Sequence of chain B:
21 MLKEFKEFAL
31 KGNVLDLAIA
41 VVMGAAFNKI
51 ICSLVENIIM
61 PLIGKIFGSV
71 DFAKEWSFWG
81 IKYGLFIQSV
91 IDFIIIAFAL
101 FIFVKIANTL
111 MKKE

The following describes two proteins that form a bound complex.

Sequence of chain A:
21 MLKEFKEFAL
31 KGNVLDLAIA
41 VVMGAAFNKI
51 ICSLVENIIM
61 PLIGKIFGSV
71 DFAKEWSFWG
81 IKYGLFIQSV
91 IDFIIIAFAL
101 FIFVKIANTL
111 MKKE

Contacts between the two chains:
Residue A45 in chain A is in contact with residue N48 in chain B (closest heavy-atom distance 4.4 Å).
Residue E27 in chain A is in contact with residue K113 in chain B (closest heavy-atom distance 2.9 Å).
Residue K65 in chain A is in contact with residue K82 in chain B (closest heavy-atom distance 3.9 Å).
Residue V42 in chain A contacts residue F47 in chain B (closest heavy-atom distance 3.4 Å).
Residue K65 in chain A interacts with residue W79 in chain B (closest heavy-atom distance 4.5 Å).
Residue N57 in chain A contacts residue K82 in chain B (closest heavy-atom distance 3.3 Å).
Residue N57 in chain A contacts residue I81 in chain B (closest heavy-atom distance 4.3 Å).
Residue F47 in chain A is in contact with residue F93 in chain B (closest heavy-atom distance 3.8 Å).
Residue N57 in chain A contacts residue L85 in chain B (closest heavy-atom distance 3.7 Å).
Residue I58 in chain A interacts with residue K82 in chain B (closest heavy-atom distance 4.0 Å).
Residue K26 in chain A contacts residue K113 in chain B (closest heavy-atom distance 3.0 Å).
Residue S53 in chain A interacts with residue F86 in chain B (closest heavy-atom distance 3.1 Å).
Residue I50 in chain A interacts with residue V90 in chain B (closest heavy-atom distance 3.6 Å).
Residue K31 in chain A is in contact with residue M111 in chain B (closest heavy-atom distance 3.9 Å).
Residue V41 in chain A contacts residue G44 in chain B (closest heavy-atom distance 3.4 Å).
Residue I58 in chain A is in contact with residue F86 in chain B (closest heavy-atom distance 3.9 Å).
Residue K65 in chain A interacts with residue I81 in chain B (closest heavy-atom distance 3.9 Å).
Residue I58 in chain A contacts residue Y83 in chain B (closest heavy-atom distance 3.9 Å).
Residue E27 in chain A is in contact with residue M111 in chain B (closest heavy-atom distance 3.5 Å).
Residue V41 in chain A is in contact with residue F47 in chain B (closest heavy-atom distance 4.6 Å).
Residue M43 in chain A is in contact with residue A97 in chain B (closest heavy-atom distance 3.2 Å).
Residue V42 in chain A contacts residue I96 in chain B (closest heavy-atom distance 4.9 Å).
Residue K31 in chain A contacts residue N108 in chain B (closest heavy-atom distance 4.6 Å).
Residue A46 in chain A is in contact with residue F93 in chain B (closest heavy-atom distance 3.8 Å).
Residue I58 in chain A contacts residue W76 in chain B (closest heavy-atom distance 4.6 Å).
Residue L30 in chain A contacts residue M111 in chain B (closest heavy-atom distance 4.0 Å).
Residue I50 in chain A is in contact with residue F86 in chain B (closest heavy-atom distance 4.3 Å).
Residue L37 in chain A contacts residue A40 in chain B (closest heavy-atom distance 4.8 Å).
Residue M43 in chain A is in contact with residue I96 in chain B (closest heavy-atom distance 4.1 Å).
Residue I50 in chain A contacts residue F93 in chain B (closest heavy-atom distance 3.8 Å).
Residue L62 in chain A contacts residue K82 in chain B (closest heavy-atom distance 3.2 Å).
Residue N57 in chain A contacts residue Y83 in chain B (closest heavy-atom distance 3.6 Å).
Residue V42 in chain A interacts with residue L100 in chain B (closest heavy-atom distance 4.7 Å).
Residue L35 in chain A interacts with residue V104 in chain B (closest heavy-atom distance 4.1 Å).
Residue M43 in chain A is in contact with residue F93 in chain B (closest heavy-atom distance 3.4 Å).
Residue L30 in chain A interacts with residue N108 in chain B (closest heavy-atom distance 4.5 Å).
Residue V42 in chain A is in contact with residue I51 in chain B (closest heavy-atom distance 3.8 Å).
Residue K65 in chain A contacts residue G80 in chain B (closest heavy-atom distance 3.4 Å).
Residue S53 in chain A interacts with residue L85 in chain B (closest heavy-atom distance 3.4 Å).
Residue F103 in chain A is in contact with residue F86 in chain B (closest heavy-atom distance 4.4 Å).
Residue A38 in chain A interacts with residue F47 in chain B (closest heavy-atom distance 3.5 Å).
Residue I50 in chain A interacts with residue S89 in chain B (closest heavy-atom distance 3.1 Å).
Residue V41 in chain A is in contact with residue N48 in chain B (closest heavy-atom distance 4.4 Å).
Residue S53 in chain A interacts with residue S89 in chain B (closest heavy-atom distance 3.3 Å).
Residue P61 in chain A is in contact with residue I81 in chain B (closest heavy-atom distance 4.9 Å).
Residue I39 in chain A interacts with residue L100 in chain B (closest heavy-atom distance 3.4 Å).
Residue V42 in chain A contacts residue N48 in chain B (closest heavy-atom distance 4.1 Å).
Residue V41 in chain A contacts residue A45 in chain B (closest heavy-atom distance 4.1 Å).
Residue A29 in chain A contacts residue M111 in chain B (closest heavy-atom distance 4.3 Å).
Residue A46 in chain A is in contact with residue I96 in chain B (closest heavy-atom distance 3.8 Å).
Residue K49 in chain A is in contact with residue S89 in chain B (closest heavy-atom distance 4.1 Å).
Residue L54 in chain A contacts residue F86 in chain B (closest heavy-atom distance 3.8 Å).
Residue P61 in chain A is in contact with residue K82 in chain B (closest heavy-atom distance 4.5 Å).